Sequence of protein 1:
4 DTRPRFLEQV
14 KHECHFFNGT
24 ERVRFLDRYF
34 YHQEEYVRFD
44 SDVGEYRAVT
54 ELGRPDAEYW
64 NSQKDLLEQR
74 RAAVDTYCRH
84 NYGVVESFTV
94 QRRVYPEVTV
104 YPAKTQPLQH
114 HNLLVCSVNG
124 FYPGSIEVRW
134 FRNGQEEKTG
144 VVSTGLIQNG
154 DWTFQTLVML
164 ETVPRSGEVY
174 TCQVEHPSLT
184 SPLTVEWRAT

The following describes two proteins that form a bound complex.

Sequence of protein 2:
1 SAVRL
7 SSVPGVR

Interface contacts:
Residue N84 in protein 1 is in contact with residue A2 in protein 2 (closest heavy-atom distance 4.3 Å).
Residue D59 in protein 1 is in contact with residue V12 in protein 2 (closest heavy-atom distance 2.9 Å).
Residue Y32 in protein 1 interacts with residue V9 in protein 2 (closest heavy-atom distance 2.8 Å).
Residue W63 in protein 1 contacts residue V12 in protein 2 (closest heavy-atom distance 4.8 Å).
Residue T79 in protein 1 is in contact with residue R4 in protein 2 (closest heavy-atom distance 2.9 Å).
Residue R73 in protein 1 is in contact with residue S8 in protein 2 (closest heavy-atom distance 4.7 Å).
Residue D30 in protein 1 contacts residue V9 in protein 2 (closest heavy-atom distance 4.8 Å).
Residue D59 in protein 1 is in contact with residue G11 in protein 2 (closest heavy-atom distance 3.2 Å).
Residue Y62 in protein 1 interacts with residue G11 in protein 2 (closest heavy-atom distance 4.3 Å).
Residue P58 in protein 1 contacts residue V12 in protein 2 (closest heavy-atom distance 3.3 Å).
Residue H83 in protein 1 contacts residue R4 in protein 2 (closest heavy-atom distance 3.3 Å).
Residue V87 in protein 1 interacts with residue V3 in protein 2 (closest heavy-atom distance 3.8 Å).
Residue H15 in protein 1 contacts residue S8 in protein 2 (closest heavy-atom distance 3.3 Å).
Residue V87 in protein 1 contacts residue A2 in protein 2 (closest heavy-atom distance 3.6 Å).
Residue D30 in protein 1 contacts residue S7 in protein 2 (closest heavy-atom distance 4.8 Å).
Residue V88 in protein 1 contacts residue V3 in protein 2 (closest heavy-atom distance 4.1 Å).
Residue N84 in protein 1 is in contact with residue R4 in protein 2 (closest heavy-atom distance 2.8 Å).
Residue H83 in protein 1 is in contact with residue A2 in protein 2 (closest heavy-atom distance 2.9 Å).
Residue V87 in protein 1 contacts residue S1 in protein 2 (closest heavy-atom distance 3.5 Å).
Residue Y80 in protein 1 is in contact with residue R4 in protein 2 (closest heavy-atom distance 3.2 Å).
Residue R73 in protein 1 is in contact with residue S7 in protein 2 (closest heavy-atom distance 2.9 Å).
Residue N84 in protein 1 contacts residue V3 in protein 2 (closest heavy-atom distance 3.5 Å).
Residue W63 in protein 1 contacts residue V9 in protein 2 (closest heavy-atom distance 3.3 Å).
Residue Y49 in protein 1 is in contact with residue V9 in protein 2 (closest heavy-atom distance 4.0 Å).
Residue Y62 in protein 1 is in contact with residue P10 in protein 2 (closest heavy-atom distance 3.9 Å).
Residue R73 in protein 1 contacts residue V9 in protein 2 (closest heavy-atom distance 3.2 Å).
Residue H83 in protein 1 is in contact with residue S1 in protein 2 (closest heavy-atom distance 4.7 Å).
Residue Y32 in protein 1 interacts with residue S8 in protein 2 (closest heavy-atom distance 3.3 Å).
Residue H15 in protein 1 is in contact with residue S7 in protein 2 (closest heavy-atom distance 3.4 Å).
Residue V13 in protein 1 contacts residue S8 in protein 2 (closest heavy-atom distance 3.9 Å).
Residue H83 in protein 1 contacts residue V3 in protein 2 (closest heavy-atom distance 5.0 Å).
Residue W63 in protein 1 is in contact with residue G11 in protein 2 (closest heavy-atom distance 3.8 Å).
Residue Y32 in protein 1 interacts with residue S7 in protein 2 (closest heavy-atom distance 4.3 Å).
Residue Y80 in protein 1 interacts with residue L5 in protein 2 (closest heavy-atom distance 3.8 Å).
Residue Y62 in protein 1 is in contact with residue V12 in protein 2 (closest heavy-atom distance 3.5 Å).
Residue W63 in protein 1 is in contact with residue P10 in protein 2 (closest heavy-atom distance 2.9 Å).
Residue L69 in protein 1 is in contact with residue V9 in protein 2 (closest heavy-atom distance 3.9 Å).